Interface contacts:
Residue F279 in chain B interacts with residue P8 in chain A (closest heavy-atom distance 3.8 Å).
Residue D1339 in chain B is in contact with residue G4 in chain A (closest heavy-atom distance 3.9 Å).
Residue P281 in chain B is in contact with residue T9 in chain A (closest heavy-atom distance 4.4 Å).
Residue T1351 in chain B contacts residue L25 in chain A (closest heavy-atom distance 4.4 Å).
Residue T310 in chain B contacts residue N3 in chain A (closest heavy-atom distance 2.7 Å).
Residue Q1337 in chain B interacts with residue G6 in chain A (closest heavy-atom distance 3.5 Å).
Residue R309 in chain B is in contact with residue Y2 in chain A (closest heavy-atom distance 3.0 Å).
Residue G1356 in chain B is in contact with residue G14 in chain A (closest heavy-atom distance 3.7 Å).
Residue T1351 in chain B interacts with residue I5 in chain A (closest heavy-atom distance 3.8 Å).
Residue T1351 in chain B contacts residue R21 in chain A (closest heavy-atom distance 4.3 Å).
Residue F1353 in chain B contacts residue V19 in chain A (closest heavy-atom distance 3.3 Å).
Residue K1290 in chain B contacts residue S13 in chain A (closest heavy-atom distance 4.2 Å).
Residue K1290 in chain B interacts with residue G12 in chain A (closest heavy-atom distance 4.3 Å).
Residue S1338 in chain B interacts with residue G4 in chain A (closest heavy-atom distance 3.6 Å).
Residue R1354 in chain B contacts residue Y18 in chain A (closest heavy-atom distance 3.6 Å).
Residue R1354 in chain B interacts with residue L7 in chain A (closest heavy-atom distance 3.4 Å).
Residue I1350 in chain B interacts with residue L25 in chain A (closest heavy-atom distance 3.5 Å).
Residue T310 in chain B contacts residue M1 in chain A (closest heavy-atom distance 4.3 Å).
Residue H1352 in chain B interacts with residue R21 in chain A (closest heavy-atom distance 3.6 Å).
Residue H1352 in chain B is in contact with residue V19 in chain A (closest heavy-atom distance 3.7 Å).
Residue L1340 in chain B interacts with residue G6 in chain A (closest heavy-atom distance 4.4 Å).
Residue S1338 in chain B interacts with residue I5 in chain A (closest heavy-atom distance 3.5 Å).
Residue P274 in chain B contacts residue Y2 in chain A (closest heavy-atom distance 3.6 Å).
Residue R1354 in chain B contacts residue G6 in chain A (closest heavy-atom distance 4.4 Å).
Residue Q1337 in chain B is in contact with residue I5 in chain A (closest heavy-atom distance 3.8 Å).
Residue F1353 in chain B interacts with residue N22 in chain A (closest heavy-atom distance 3.2 Å).
Residue A272 in chain B is in contact with residue M1 in chain A (closest heavy-atom distance 3.8 Å).
Residue M271 in chain B contacts residue M1 in chain A (closest heavy-atom distance 3.3 Å).
Residue R1354 in chain B contacts residue G17 in chain A (closest heavy-atom distance 4.0 Å).
Residue A272 in chain B is in contact with residue Y2 in chain A (closest heavy-atom distance 3.2 Å).
Residue E280 in chain B is in contact with residue T9 in chain A (closest heavy-atom distance 3.3 Å).
Residue N270 in chain B contacts residue P8 in chain A (closest heavy-atom distance 3.4 Å).
Residue D1339 in chain B interacts with residue I5 in chain A (closest heavy-atom distance 3.3 Å).
Residue R309 in chain B is in contact with residue N3 in chain A (closest heavy-atom distance 3.7 Å).
Residue E311 in chain B is in contact with residue Y2 in chain A (closest heavy-atom distance 3.3 Å).
Residue E280 in chain B is in contact with residue R11 in chain A (closest heavy-atom distance 3.2 Å).
Residue I273 in chain B interacts with residue Y2 in chain A (closest heavy-atom distance 4.5 Å).
Residue P281 in chain B interacts with residue P8 in chain A (closest heavy-atom distance 3.8 Å).
Residue R1354 in chain B is in contact with residue V19 in chain A (closest heavy-atom distance 4.0 Å).
Residue S1355 in chain B interacts with residue N16 in chain A (closest heavy-atom distance 2.4 Å).
Residue N270 in chain B contacts residue M1 in chain A (closest heavy-atom distance 3.5 Å).
Residue G1356 in chain B interacts with residue T15 in chain A (closest heavy-atom distance 3.3 Å).
Residue S1355 in chain B interacts with residue G17 in chain A (closest heavy-atom distance 2.6 Å).
Residue V1289 in chain B is in contact with residue S13 in chain A (closest heavy-atom distance 4.2 Å).
Residue F1353 in chain B interacts with residue Q20 in chain A (closest heavy-atom distance 2.7 Å).
Residue S1355 in chain B contacts residue Y18 in chain A (closest heavy-atom distance 3.5 Å).
Residue N1293 in chain B is in contact with residue G14 in chain A (closest heavy-atom distance 3.5 Å).
Residue S1355 in chain B contacts residue T15 in chain A (closest heavy-atom distance 2.6 Å).
Residue I1350 in chain B interacts with residue N22 in chain A (closest heavy-atom distance 3.1 Å).
Residue T310 in chain B interacts with residue Y2 in chain A (closest heavy-atom distance 3.2 Å).
Residue L1334 in chain B interacts with residue Q20 in chain A (closest heavy-atom distance 4.3 Å).
Residue E311 in chain B contacts residue N3 in chain A (closest heavy-atom distance 4.5 Å).
Residue K278 in chain B is in contact with residue M1 in chain A (closest heavy-atom distance 4.4 Å).
Residue H1352 in chain B interacts with residue N22 in chain A (closest heavy-atom distance 4.1 Å).
Residue T1351 in chain B interacts with residue N22 in chain A (closest heavy-atom distance 3.3 Å).
Residue H1352 in chain B is in contact with residue Q20 in chain A (closest heavy-atom distance 3.3 Å).
Residue H1352 in chain B is in contact with residue I5 in chain A (closest heavy-atom distance 3.6 Å).
Residue M1357 in chain B interacts with residue G14 in chain A (closest heavy-atom distance 3.9 Å).
Residue L1340 in chain B interacts with residue G4 in chain A (closest heavy-atom distance 3.3 Å).
Residue F1353 in chain B contacts residue Y18 in chain A (closest heavy-atom distance 3.8 Å).

Sequence of chain A:
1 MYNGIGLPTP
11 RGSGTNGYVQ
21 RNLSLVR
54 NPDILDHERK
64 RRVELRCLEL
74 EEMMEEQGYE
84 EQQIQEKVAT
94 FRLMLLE

Sequence of chain B:
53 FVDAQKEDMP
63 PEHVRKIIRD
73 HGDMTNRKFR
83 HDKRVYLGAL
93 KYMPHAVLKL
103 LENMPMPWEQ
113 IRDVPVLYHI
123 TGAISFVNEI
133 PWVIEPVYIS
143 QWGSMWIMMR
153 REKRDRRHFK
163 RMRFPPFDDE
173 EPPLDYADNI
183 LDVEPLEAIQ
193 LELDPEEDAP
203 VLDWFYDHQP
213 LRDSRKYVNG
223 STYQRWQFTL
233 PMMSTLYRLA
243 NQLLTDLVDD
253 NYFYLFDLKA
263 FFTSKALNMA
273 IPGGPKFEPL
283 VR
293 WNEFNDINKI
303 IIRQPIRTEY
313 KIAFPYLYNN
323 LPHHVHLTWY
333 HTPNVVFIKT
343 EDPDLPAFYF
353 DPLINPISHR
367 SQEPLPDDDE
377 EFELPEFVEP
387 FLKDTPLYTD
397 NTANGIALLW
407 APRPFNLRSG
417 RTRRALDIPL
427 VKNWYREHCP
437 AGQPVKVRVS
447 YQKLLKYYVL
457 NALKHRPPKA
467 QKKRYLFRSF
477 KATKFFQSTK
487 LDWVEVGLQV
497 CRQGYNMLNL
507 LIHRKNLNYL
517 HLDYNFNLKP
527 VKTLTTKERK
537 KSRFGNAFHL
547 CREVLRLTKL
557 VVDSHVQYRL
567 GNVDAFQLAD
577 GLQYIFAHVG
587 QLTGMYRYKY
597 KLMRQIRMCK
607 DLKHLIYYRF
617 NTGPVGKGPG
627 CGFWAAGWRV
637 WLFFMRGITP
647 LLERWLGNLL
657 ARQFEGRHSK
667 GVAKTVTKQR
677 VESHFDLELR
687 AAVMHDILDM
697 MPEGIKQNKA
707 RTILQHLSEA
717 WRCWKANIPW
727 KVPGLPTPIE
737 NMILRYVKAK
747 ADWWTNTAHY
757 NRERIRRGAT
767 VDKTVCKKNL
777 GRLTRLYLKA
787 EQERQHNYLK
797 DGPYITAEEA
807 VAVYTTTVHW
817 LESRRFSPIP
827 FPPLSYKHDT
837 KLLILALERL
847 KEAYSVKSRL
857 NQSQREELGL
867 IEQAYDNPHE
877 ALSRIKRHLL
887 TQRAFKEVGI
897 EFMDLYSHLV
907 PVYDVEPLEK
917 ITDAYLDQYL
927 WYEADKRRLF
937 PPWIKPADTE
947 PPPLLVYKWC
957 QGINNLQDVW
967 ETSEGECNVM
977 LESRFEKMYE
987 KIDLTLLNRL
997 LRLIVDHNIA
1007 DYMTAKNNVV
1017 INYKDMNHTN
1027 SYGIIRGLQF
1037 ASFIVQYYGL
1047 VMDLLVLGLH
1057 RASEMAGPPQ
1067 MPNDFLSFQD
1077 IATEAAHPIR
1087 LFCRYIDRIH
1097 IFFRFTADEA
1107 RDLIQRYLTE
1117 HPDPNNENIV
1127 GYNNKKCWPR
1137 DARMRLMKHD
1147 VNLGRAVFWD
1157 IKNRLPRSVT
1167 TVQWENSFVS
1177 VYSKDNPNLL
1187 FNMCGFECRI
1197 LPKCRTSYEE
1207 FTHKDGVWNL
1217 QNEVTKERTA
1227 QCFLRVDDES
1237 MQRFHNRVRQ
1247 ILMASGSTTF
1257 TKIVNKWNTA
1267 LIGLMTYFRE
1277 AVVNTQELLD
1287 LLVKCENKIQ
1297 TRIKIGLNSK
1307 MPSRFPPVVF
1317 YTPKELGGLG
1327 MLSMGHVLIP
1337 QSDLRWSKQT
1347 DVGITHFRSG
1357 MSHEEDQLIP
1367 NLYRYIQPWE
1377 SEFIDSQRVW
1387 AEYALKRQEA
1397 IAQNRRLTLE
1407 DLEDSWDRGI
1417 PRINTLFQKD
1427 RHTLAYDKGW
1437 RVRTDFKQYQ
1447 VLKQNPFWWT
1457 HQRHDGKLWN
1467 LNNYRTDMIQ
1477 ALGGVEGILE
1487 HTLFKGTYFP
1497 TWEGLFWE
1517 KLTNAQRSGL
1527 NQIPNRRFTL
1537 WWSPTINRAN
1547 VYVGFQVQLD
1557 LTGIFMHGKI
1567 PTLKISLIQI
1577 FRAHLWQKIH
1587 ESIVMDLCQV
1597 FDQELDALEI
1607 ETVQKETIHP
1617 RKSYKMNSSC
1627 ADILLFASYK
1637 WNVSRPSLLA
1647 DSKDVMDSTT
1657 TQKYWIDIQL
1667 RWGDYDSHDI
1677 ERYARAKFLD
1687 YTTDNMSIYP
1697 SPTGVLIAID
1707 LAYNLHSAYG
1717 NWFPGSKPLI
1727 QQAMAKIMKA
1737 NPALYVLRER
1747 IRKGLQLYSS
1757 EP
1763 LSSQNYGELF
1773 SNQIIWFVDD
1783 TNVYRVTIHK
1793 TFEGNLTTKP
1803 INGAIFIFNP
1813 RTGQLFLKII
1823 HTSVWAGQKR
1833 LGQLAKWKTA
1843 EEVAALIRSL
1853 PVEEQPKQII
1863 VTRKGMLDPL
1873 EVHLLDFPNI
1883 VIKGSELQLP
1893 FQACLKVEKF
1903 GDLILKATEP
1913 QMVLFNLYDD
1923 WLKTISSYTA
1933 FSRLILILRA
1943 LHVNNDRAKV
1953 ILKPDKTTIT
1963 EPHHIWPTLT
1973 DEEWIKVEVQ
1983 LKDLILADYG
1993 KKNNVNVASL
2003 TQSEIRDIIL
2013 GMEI

This data describes a binding interaction between two proteins.